Contacts between the two chains:
Residue L411 in the second protein contacts residue A2 in the first protein (closest heavy-atom distance 3.4 Å).
Residue Y264 in the second protein contacts residue E3 in the first protein (closest heavy-atom distance 3.9 Å).
Residue H235 in the second protein interacts with residue W25 in the first protein (closest heavy-atom distance 3.8 Å).
Residue V59 in the second protein is in contact with residue F22 in the first protein (closest heavy-atom distance 3.9 Å).
Residue K220 in the second protein interacts with residue T7 in the first protein (closest heavy-atom distance 3.1 Å).
Residue Y171 in the second protein interacts with residue F6 in the first protein (closest heavy-atom distance 3.4 Å).
Residue P113 in the second protein interacts with residue I23 in the first protein (closest heavy-atom distance 3.6 Å).
Residue M256 in the second protein contacts residue T7 in the first protein (closest heavy-atom distance 3.7 Å).
Residue F253 in the second protein is in contact with residue T7 in the first protein (closest heavy-atom distance 3.6 Å).
Residue P160 in the second protein interacts with residue Y13 in the first protein (closest heavy-atom distance 3.8 Å).
Residue L411 in the second protein is in contact with residue F6 in the first protein (closest heavy-atom distance 3.8 Å).
Residue V260 in the second protein is in contact with residue H1 in the first protein (closest heavy-atom distance 3.5 Å).
Residue Y228 in the second protein is in contact with residue L14 in the first protein (closest heavy-atom distance 3.7 Å).
Residue L167 in the second protein is in contact with residue F6 in the first protein (closest heavy-atom distance 3.5 Å).
Residue S54 in the second protein is in contact with residue E15 in the first protein (closest heavy-atom distance 2.8 Å).
Residue E91 in the second protein interacts with residue L26 in the first protein (closest heavy-atom distance 3.6 Å).
Residue L164 in the second protein interacts with residue V10 in the first protein (closest heavy-atom distance 3.8 Å).
Residue E410 in the second protein is in contact with residue A2 in the first protein (closest heavy-atom distance 3.8 Å).
Residue R213 in the second protein is in contact with residue E3 in the first protein (closest heavy-atom distance 2.6 Å).
Residue Y175 in the second protein is in contact with residue E3 in the first protein (closest heavy-atom distance 3.0 Å).
Residue R322 in the second protein interacts with residue E15 in the first protein (closest heavy-atom distance 3.4 Å).
Residue Y228 in the second protein contacts residue S11 in the first protein (closest heavy-atom distance 3.3 Å).
Residue Q257 in the second protein contacts residue H1 in the first protein (closest heavy-atom distance 3.0 Å).
Residue T321 in the second protein is in contact with residue S11 in the first protein (closest heavy-atom distance 3.3 Å).
Residue W62 in the second protein interacts with residue L26 in the first protein (closest heavy-atom distance 3.4 Å).
Residue L164 in the second protein is in contact with residue F6 in the first protein (closest heavy-atom distance 3.6 Å).
Residue R144 in the second protein is in contact with residue V27 in the first protein (closest heavy-atom distance 3.1 Å).
Residue V53 in the second protein is in contact with residue E15 in the first protein (closest heavy-atom distance 2.7 Å).
Residue T321 in the second protein contacts residue S8 in the first protein (closest heavy-atom distance 3.3 Å).
Residue Y228 in the second protein contacts residue E15 in the first protein (closest heavy-atom distance 3.6 Å).
Residue L224 in the second protein interacts with residue T7 in the first protein (closest heavy-atom distance 3.8 Å).
Residue Q233 in the second protein contacts residue E21 in the first protein (closest heavy-atom distance 3.4 Å).
Residue D395 in the second protein interacts with residue T5 in the first protein (closest heavy-atom distance 3.0 Å).
Residue Y111 in the second protein interacts with residue L26 in the first protein (closest heavy-atom distance 3.6 Å).
Residue D90 in the second protein interacts with residue G29 in the first protein (closest heavy-atom distance 3.9 Å).
Residue W237 in the second protein interacts with residue W25 in the first protein (closest heavy-atom distance 3.4 Å).
Residue Y92 in the second protein is in contact with residue I23 in the first protein (closest heavy-atom distance 3.9 Å).
Residue E91 in the second protein contacts residue G31 in the first protein (closest heavy-atom distance 3.5 Å).
Residue A232 in the second protein contacts residue E21 in the first protein (closest heavy-atom distance 2.7 Å).
Residue L55 in the second protein is in contact with residue E15 in the first protein (closest heavy-atom distance 2.3 Å).
Residue E161 in the second protein is in contact with residue Y13 in the first protein (closest heavy-atom distance 3.2 Å).
Residue N323 in the second protein contacts residue S8 in the first protein (closest heavy-atom distance 2.6 Å).
Residue W329 in the second protein interacts with residue G4 in the first protein (closest heavy-atom distance 3.5 Å).
Residue E91 in the second protein contacts residue G29 in the first protein (closest heavy-atom distance 3.4 Å).
Residue R322 in the second protein interacts with residue S11 in the first protein (closest heavy-atom distance 3.7 Å).
Residue R403 in the second protein is in contact with residue D9 in the first protein (closest heavy-atom distance 2.7 Å).
Residue R403 in the second protein contacts residue T5 in the first protein (closest heavy-atom distance 3.5 Å).
Residue W237 in the second protein contacts residue F22 in the first protein (closest heavy-atom distance 3.5 Å).
Residue Y264 in the second protein contacts residue H1 in the first protein (closest heavy-atom distance 3.6 Å).
Residue L224 in the second protein interacts with residue V10 in the first protein (closest heavy-atom distance 3.8 Å).
Residue W62 in the second protein interacts with residue G31 in the first protein (closest heavy-atom distance 3.8 Å).
Residue L407 in the second protein interacts with residue T5 in the first protein (closest heavy-atom distance 3.7 Å).
Residue R322 in the second protein interacts with residue S12 in the first protein (closest heavy-atom distance 3.5 Å).
Residue R322 in the second protein contacts residue S8 in the first protein (closest heavy-atom distance 3.4 Å).
Residue W114 in the second protein interacts with residue I23 in the first protein (closest heavy-atom distance 3.9 Å).
Residue S159 in the second protein interacts with residue Y13 in the first protein (closest heavy-atom distance 3.7 Å).
Residue L55 in the second protein contacts residue A19 in the first protein (closest heavy-atom distance 3.8 Å).
Residue W329 in the second protein is in contact with residue H1 in the first protein (closest heavy-atom distance 3.4 Å).
Residue R333 in the second protein interacts with residue H1 in the first protein (closest heavy-atom distance 3.5 Å).
Residue T321 in the second protein is in contact with residue T7 in the first protein (closest heavy-atom distance 3.3 Å).

Sequence of the second protein:
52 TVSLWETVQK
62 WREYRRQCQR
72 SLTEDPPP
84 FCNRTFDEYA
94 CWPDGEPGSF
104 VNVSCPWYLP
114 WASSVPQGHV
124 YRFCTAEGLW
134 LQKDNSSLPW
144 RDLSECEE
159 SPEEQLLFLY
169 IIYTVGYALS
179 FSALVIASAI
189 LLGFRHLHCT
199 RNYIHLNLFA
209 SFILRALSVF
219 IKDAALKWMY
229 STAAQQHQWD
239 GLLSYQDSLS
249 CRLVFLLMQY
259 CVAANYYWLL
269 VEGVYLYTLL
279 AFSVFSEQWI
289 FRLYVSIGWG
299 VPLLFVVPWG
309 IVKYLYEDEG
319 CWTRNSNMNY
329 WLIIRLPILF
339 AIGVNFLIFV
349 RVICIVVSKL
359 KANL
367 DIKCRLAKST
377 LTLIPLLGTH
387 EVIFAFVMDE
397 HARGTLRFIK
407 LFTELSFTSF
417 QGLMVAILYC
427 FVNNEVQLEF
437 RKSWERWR

These two protein chains interact to form a complex.

Sequence of the first protein:
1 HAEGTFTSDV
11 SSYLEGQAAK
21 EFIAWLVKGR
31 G